Sequence of protein 2:
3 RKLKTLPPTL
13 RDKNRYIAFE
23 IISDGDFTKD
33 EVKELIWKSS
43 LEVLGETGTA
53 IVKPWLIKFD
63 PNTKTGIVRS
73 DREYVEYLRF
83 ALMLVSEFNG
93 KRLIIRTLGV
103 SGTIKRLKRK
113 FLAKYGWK

Sequence of protein 1:
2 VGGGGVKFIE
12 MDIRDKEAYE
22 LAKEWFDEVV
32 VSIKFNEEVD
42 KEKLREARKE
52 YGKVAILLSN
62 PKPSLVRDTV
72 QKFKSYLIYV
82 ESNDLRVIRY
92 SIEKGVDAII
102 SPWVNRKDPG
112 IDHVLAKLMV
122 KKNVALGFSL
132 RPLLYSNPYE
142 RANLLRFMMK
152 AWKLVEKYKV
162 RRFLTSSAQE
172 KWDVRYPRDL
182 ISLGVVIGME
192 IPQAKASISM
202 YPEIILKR

Residue-level contacts at the interface:
Residue W173 in protein 1 is in contact with residue S88 in protein 2 (closest heavy-atom distance 4.5 Å).
Residue W173 in protein 1 is in contact with residue L95 in protein 2 (closest heavy-atom distance 4.0 Å).
Residue L146 in protein 1 is in contact with residue F82 in protein 2 (closest heavy-atom distance 3.9 Å).
Residue L131 in protein 1 interacts with residue M85 in protein 2 (closest heavy-atom distance 4.0 Å).
Residue W173 in protein 1 contacts residue I96 in protein 2 (closest heavy-atom distance 3.8 Å).
Residue I182 in protein 1 is in contact with residue E78 in protein 2 (closest heavy-atom distance 4.8 Å).
Residue R176 in protein 1 contacts residue I96 in protein 2 (closest heavy-atom distance 3.7 Å).
Residue D180 in protein 1 contacts residue R98 in protein 2 (closest heavy-atom distance 3.5 Å).
Residue W173 in protein 1 contacts residue I24 in protein 2 (closest heavy-atom distance 3.6 Å).
Residue Y177 in protein 1 is in contact with residue T99 in protein 2 (closest heavy-atom distance 4.4 Å).
Residue W26 in protein 1 is in contact with residue I96 in protein 2 (closest heavy-atom distance 4.2 Å).
Residue L22 in protein 1 contacts residue I96 in protein 2 (closest heavy-atom distance 3.9 Å).
Residue D180 in protein 1 interacts with residue I97 in protein 2 (closest heavy-atom distance 4.0 Å).
Residue R179 in protein 1 is in contact with residue E78 in protein 2 (closest heavy-atom distance 2.9 Å).
Residue S183 in protein 1 contacts residue R81 in protein 2 (closest heavy-atom distance 3.7 Å).
Residue E171 in protein 1 contacts residue R94 in protein 2 (closest heavy-atom distance 3.4 Å).
Residue R176 in protein 1 is in contact with residue M85 in protein 2 (closest heavy-atom distance 2.9 Å).
Residue K172 in protein 1 is in contact with residue D26 in protein 2 (closest heavy-atom distance 4.4 Å).
Residue R176 in protein 1 contacts residue L95 in protein 2 (closest heavy-atom distance 4.5 Å).
Residue W26 in protein 1 contacts residue R98 in protein 2 (closest heavy-atom distance 4.2 Å).
Residue R142 in protein 1 interacts with residue E44 in protein 2 (closest heavy-atom distance 2.8 Å).
Residue L131 in protein 1 contacts residue L86 in protein 2 (closest heavy-atom distance 4.0 Å).
Residue D180 in protein 1 is in contact with residue T99 in protein 2 (closest heavy-atom distance 2.6 Å).
Residue L135 in protein 1 is in contact with residue S88 in protein 2 (closest heavy-atom distance 4.8 Å).
Residue D180 in protein 1 contacts residue M85 in protein 2 (closest heavy-atom distance 3.1 Å).
Residue V2 in protein 1 interacts with residue R98 in protein 2 (closest heavy-atom distance 4.8 Å).
Residue L135 in protein 1 contacts residue L86 in protein 2 (closest heavy-atom distance 3.8 Å).
Residue K172 in protein 1 contacts residue I96 in protein 2 (closest heavy-atom distance 3.7 Å).
Residue R176 in protein 1 is in contact with residue S88 in protein 2 (closest heavy-atom distance 4.3 Å).
Residue L134 in protein 1 interacts with residue L86 in protein 2 (closest heavy-atom distance 4.4 Å).
Residue L181 in protein 1 contacts residue M85 in protein 2 (closest heavy-atom distance 3.6 Å).
Residue W173 in protein 1 interacts with residue S25 in protein 2 (closest heavy-atom distance 3.8 Å).
Residue W173 in protein 1 interacts with residue R94 in protein 2 (closest heavy-atom distance 3.3 Å).
Residue W26 in protein 1 contacts residue I24 in protein 2 (closest heavy-atom distance 4.5 Å).
Residue R179 in protein 1 is in contact with residue R81 in protein 2 (closest heavy-atom distance 3.4 Å).
Residue S183 in protein 1 is in contact with residue M85 in protein 2 (closest heavy-atom distance 3.4 Å).
Residue D180 in protein 1 interacts with residue R81 in protein 2 (closest heavy-atom distance 3.0 Å).
Residue Y177 in protein 1 is in contact with residue R98 in protein 2 (closest heavy-atom distance 3.4 Å).
Residue L184 in protein 1 is in contact with residue M85 in protein 2 (closest heavy-atom distance 3.8 Å).
Residue I192 in protein 1 contacts residue E78 in protein 2 (closest heavy-atom distance 4.1 Å).
Residue L184 in protein 1 interacts with residue F82 in protein 2 (closest heavy-atom distance 3.9 Å).
Residue R142 in protein 1 interacts with residue V45 in protein 2 (closest heavy-atom distance 3.6 Å).
Residue S183 in protein 1 contacts residue E78 in protein 2 (closest heavy-atom distance 3.6 Å).
Residue P139 in protein 1 interacts with residue E44 in protein 2 (closest heavy-atom distance 4.0 Å).
Residue V186 in protein 1 interacts with residue E78 in protein 2 (closest heavy-atom distance 3.9 Å).
Residue V186 in protein 1 interacts with residue Y79 in protein 2 (closest heavy-atom distance 4.8 Å).
Residue V187 in protein 1 contacts residue Y79 in protein 2 (closest heavy-atom distance 4.1 Å).
Residue R179 in protein 1 is in contact with residue T99 in protein 2 (closest heavy-atom distance 4.9 Å).
Residue R176 in protein 1 is in contact with residue V87 in protein 2 (closest heavy-atom distance 3.1 Å).
Residue W173 in protein 1 interacts with residue D26 in protein 2 (closest heavy-atom distance 3.5 Å).
Residue V175 in protein 1 is in contact with residue I96 in protein 2 (closest heavy-atom distance 3.5 Å).
Residue R176 in protein 1 contacts residue I97 in protein 2 (closest heavy-atom distance 4.5 Å).
Residue R142 in protein 1 is in contact with residue L86 in protein 2 (closest heavy-atom distance 3.7 Å).
Residue V187 in protein 1 contacts residue E78 in protein 2 (closest heavy-atom distance 4.1 Å).
Residue L134 in protein 1 interacts with residue F82 in protein 2 (closest heavy-atom distance 4.3 Å).
Residue D174 in protein 1 contacts residue R94 in protein 2 (closest heavy-atom distance 4.2 Å).
Residue S183 in protein 1 contacts residue F82 in protein 2 (closest heavy-atom distance 3.4 Å).
Residue V187 in protein 1 contacts residue F82 in protein 2 (closest heavy-atom distance 3.5 Å).
Residue L135 in protein 1 interacts with residue M85 in protein 2 (closest heavy-atom distance 3.7 Å).
Residue Y136 in protein 1 is in contact with residue R94 in protein 2 (closest heavy-atom distance 3.8 Å).

These two protein chains interact to form a complex.